These two protein chains interact to form a complex.

Residue-level contacts at the interface:
Residue S116 in the first protein is in contact with residue Y82 in the second protein (closest heavy-atom distance 3.6 Å).
Residue F118 in the first protein is in contact with residue H87 in the second protein (closest heavy-atom distance 3.8 Å).
Residue A124 in the first protein contacts residue P34 in the second protein (closest heavy-atom distance 3.8 Å).
Residue V123 in the first protein is in contact with residue N8 in the second protein (closest heavy-atom distance 3.3 Å).
Residue G120 in the first protein interacts with residue Y82 in the second protein (closest heavy-atom distance 3.1 Å).
Residue A124 in the first protein is in contact with residue W7 in the second protein (closest heavy-atom distance 4.0 Å).
Residue F118 in the first protein contacts residue V88 in the second protein (closest heavy-atom distance 4.7 Å).
Residue G120 in the first protein interacts with residue H78 in the second protein (closest heavy-atom distance 4.9 Å).
Residue M117 in the first protein interacts with residue H78 in the second protein (closest heavy-atom distance 3.7 Å).
Residue S121 in the first protein interacts with residue Y82 in the second protein (closest heavy-atom distance 3.3 Å).
Residue S121 in the first protein is in contact with residue H87 in the second protein (closest heavy-atom distance 4.4 Å).
Residue F118 in the first protein contacts residue Y82 in the second protein (closest heavy-atom distance 4.3 Å).
Residue M117 in the first protein interacts with residue T81 in the second protein (closest heavy-atom distance 3.4 Å).
Residue A124 in the first protein interacts with residue N8 in the second protein (closest heavy-atom distance 3.3 Å).
Residue V123 in the first protein is in contact with residue W7 in the second protein (closest heavy-atom distance 3.4 Å).
Residue M117 in the first protein is in contact with residue N77 in the second protein (closest heavy-atom distance 4.5 Å).
Residue M117 in the first protein contacts residue H87 in the second protein (closest heavy-atom distance 4.4 Å).
Residue S116 in the first protein contacts residue H78 in the second protein (closest heavy-atom distance 4.0 Å).
Residue G120 in the first protein is in contact with residue W7 in the second protein (closest heavy-atom distance 3.0 Å).
Residue K119 in the first protein is in contact with residue Y82 in the second protein (closest heavy-atom distance 4.1 Å).
Residue M117 in the first protein interacts with residue Y82 in the second protein (closest heavy-atom distance 2.3 Å).
Residue L65 in the first protein is in contact with residue L58 in the second protein (closest heavy-atom distance 4.6 Å).
Residue F118 in the first protein is in contact with residue I104 in the second protein (closest heavy-atom distance 4.1 Å).
Residue F118 in the first protein contacts residue A91 in the second protein (closest heavy-atom distance 4.4 Å).
Residue V123 in the first protein interacts with residue A6 in the second protein (closest heavy-atom distance 4.5 Å).

Sequence of the first protein:
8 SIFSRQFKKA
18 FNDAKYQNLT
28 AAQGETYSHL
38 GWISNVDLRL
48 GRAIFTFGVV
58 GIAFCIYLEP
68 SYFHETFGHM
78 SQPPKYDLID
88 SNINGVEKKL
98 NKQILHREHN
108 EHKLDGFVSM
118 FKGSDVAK

Sequence of the second protein:
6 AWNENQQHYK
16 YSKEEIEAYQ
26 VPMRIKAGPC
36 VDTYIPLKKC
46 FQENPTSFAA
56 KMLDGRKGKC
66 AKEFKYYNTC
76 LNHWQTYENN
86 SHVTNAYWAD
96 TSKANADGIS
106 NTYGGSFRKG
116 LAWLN